Sequence of protein 2:
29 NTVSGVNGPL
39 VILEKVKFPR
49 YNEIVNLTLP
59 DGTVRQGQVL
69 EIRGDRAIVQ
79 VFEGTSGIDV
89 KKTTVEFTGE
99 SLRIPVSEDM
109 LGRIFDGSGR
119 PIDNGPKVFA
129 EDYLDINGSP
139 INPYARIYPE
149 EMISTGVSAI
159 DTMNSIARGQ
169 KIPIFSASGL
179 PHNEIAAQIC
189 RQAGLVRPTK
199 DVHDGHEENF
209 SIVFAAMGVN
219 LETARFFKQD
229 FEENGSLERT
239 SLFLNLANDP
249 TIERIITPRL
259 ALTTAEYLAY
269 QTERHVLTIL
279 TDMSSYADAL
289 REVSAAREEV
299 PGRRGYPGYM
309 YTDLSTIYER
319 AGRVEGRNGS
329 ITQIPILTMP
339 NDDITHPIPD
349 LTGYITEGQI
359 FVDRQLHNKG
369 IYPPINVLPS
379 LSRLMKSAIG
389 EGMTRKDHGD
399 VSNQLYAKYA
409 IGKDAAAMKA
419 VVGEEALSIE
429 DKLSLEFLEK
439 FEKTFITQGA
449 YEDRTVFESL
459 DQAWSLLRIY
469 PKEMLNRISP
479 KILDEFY

Sequence of protein 1:
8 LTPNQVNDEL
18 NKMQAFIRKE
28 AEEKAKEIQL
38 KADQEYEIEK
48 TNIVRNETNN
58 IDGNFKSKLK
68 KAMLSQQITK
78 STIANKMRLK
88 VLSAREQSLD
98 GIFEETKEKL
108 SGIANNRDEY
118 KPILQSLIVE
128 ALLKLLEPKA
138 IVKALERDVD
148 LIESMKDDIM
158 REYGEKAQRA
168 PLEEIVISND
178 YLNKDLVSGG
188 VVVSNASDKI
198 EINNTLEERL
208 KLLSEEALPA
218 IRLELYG

This data describes a binding interaction between two proteins.

Contacts between the two chains:
Residue E236 in protein 2 interacts with residue A81 in protein 1 (closest heavy-atom distance 3.3 Å).
Residue N29 in protein 2 is in contact with residue K196 in protein 1 (closest heavy-atom distance 2.9 Å).
Residue D107 in protein 2 contacts residue L89 in protein 1 (closest heavy-atom distance 3.5 Å).
Residue K125 in protein 2 contacts residue L215 in protein 1 (closest heavy-atom distance 4.0 Å).
Residue E98 in protein 2 is in contact with residue E212 in protein 1 (closest heavy-atom distance 3.8 Å).
Residue P124 in protein 2 contacts residue L89 in protein 1 (closest heavy-atom distance 3.9 Å).
Residue N29 in protein 2 contacts residue D195 in protein 1 (closest heavy-atom distance 3.5 Å).
Residue D121 in protein 2 is in contact with residue L86 in protein 1 (closest heavy-atom distance 3.9 Å).
Residue A128 in protein 2 is in contact with residue P216 in protein 1 (closest heavy-atom distance 4.0 Å).
Residue F95 in protein 2 is in contact with residue E198 in protein 1 (closest heavy-atom distance 3.8 Å).
Residue Y449 in protein 2 is in contact with residue L71 in protein 1 (closest heavy-atom distance 3.9 Å).
Residue F46 in protein 2 is in contact with residue K131 in protein 1 (closest heavy-atom distance 4.0 Å).
Residue E236 in protein 2 is in contact with residue S78 in protein 1 (closest heavy-atom distance 3.2 Å).
Residue E129 in protein 2 interacts with residue P216 in protein 1 (closest heavy-atom distance 3.3 Å).
Residue T96 in protein 2 is in contact with residue L209 in protein 1 (closest heavy-atom distance 3.6 Å).
Residue Y131 in protein 2 interacts with residue E212 in protein 1 (closest heavy-atom distance 2.9 Å).
Residue P124 in protein 2 interacts with residue S90 in protein 1 (closest heavy-atom distance 3.7 Å).
Residue G110 in protein 2 is in contact with residue R85 in protein 1 (closest heavy-atom distance 3.3 Å).
Residue E231 in protein 2 contacts residue I75 in protein 1 (closest heavy-atom distance 3.9 Å).
Residue K125 in protein 2 interacts with residue E93 in protein 1 (closest heavy-atom distance 3.3 Å).
Residue E231 in protein 2 contacts residue L71 in protein 1 (closest heavy-atom distance 3.1 Å).
Residue E231 in protein 2 is in contact with residue Q74 in protein 1 (closest heavy-atom distance 3.0 Å).
Residue A128 in protein 2 is in contact with residue L215 in protein 1 (closest heavy-atom distance 4.0 Å).
Residue F127 in protein 2 interacts with residue R219 in protein 1 (closest heavy-atom distance 3.5 Å).
Residue T92 in protein 2 is in contact with residue E198 in protein 1 (closest heavy-atom distance 3.3 Å).
Residue V44 in protein 2 interacts with residue I197 in protein 1 (closest heavy-atom distance 3.7 Å).
Residue R111 in protein 2 interacts with residue L89 in protein 1 (closest heavy-atom distance 3.6 Å).
Residue E129 in protein 2 is in contact with residue R219 in protein 1 (closest heavy-atom distance 3.6 Å).
Residue D121 in protein 2 interacts with residue R85 in protein 1 (closest heavy-atom distance 4.0 Å).
Residue E230 in protein 2 interacts with residue S78 in protein 1 (closest heavy-atom distance 3.2 Å).
Residue F127 in protein 2 contacts residue L89 in protein 1 (closest heavy-atom distance 3.6 Å).
Residue E129 in protein 2 is in contact with residue Y223 in protein 1 (closest heavy-atom distance 3.7 Å).
Residue D130 in protein 2 contacts residue P216 in protein 1 (closest heavy-atom distance 4.2 Å).
Residue V93 in protein 2 interacts with residue E198 in protein 1 (closest heavy-atom distance 3.6 Å).
Residue G233 in protein 2 interacts with residue S78 in protein 1 (closest heavy-atom distance 3.5 Å).
Residue F46 in protein 2 is in contact with residue L132 in protein 1 (closest heavy-atom distance 3.2 Å).
Residue L109 in protein 2 interacts with residue R85 in protein 1 (closest heavy-atom distance 3.2 Å).
Residue D107 in protein 2 interacts with residue R92 in protein 1 (closest heavy-atom distance 3.0 Å).
Residue R111 in protein 2 interacts with residue R85 in protein 1 (closest heavy-atom distance 3.0 Å).
Residue E129 in protein 2 interacts with residue L220 in protein 1 (closest heavy-atom distance 3.4 Å).
Residue P124 in protein 2 contacts residue L86 in protein 1 (closest heavy-atom distance 3.9 Å).
Residue E230 in protein 2 interacts with residue Q74 in protein 1 (closest heavy-atom distance 3.4 Å).
Residue Y449 in protein 2 contacts residue K67 in protein 1 (closest heavy-atom distance 3.8 Å).
Residue D107 in protein 2 contacts residue R219 in protein 1 (closest heavy-atom distance 3.0 Å).
Residue K43 in protein 2 is in contact with residue K196 in protein 1 (closest heavy-atom distance 4.2 Å).
Residue F127 in protein 2 contacts residue L96 in protein 1 (closest heavy-atom distance 4.1 Å).
Residue N232 in protein 2 contacts residue Q74 in protein 1 (closest heavy-atom distance 3.1 Å).
Residue E236 in protein 2 contacts residue N82 in protein 1 (closest heavy-atom distance 4.1 Å).
Residue G110 in protein 2 is in contact with residue N82 in protein 1 (closest heavy-atom distance 4.0 Å).
Residue A128 in protein 2 interacts with residue R219 in protein 1 (closest heavy-atom distance 3.2 Å).
Residue P124 in protein 2 is in contact with residue E93 in protein 1 (closest heavy-atom distance 3.6 Å).
Residue D73 in protein 2 contacts residue K196 in protein 1 (closest heavy-atom distance 3.1 Å).
Residue D107 in protein 2 contacts residue R85 in protein 1 (closest heavy-atom distance 3.9 Å).
Residue G233 in protein 2 contacts residue Q74 in protein 1 (closest heavy-atom distance 4.1 Å).
Residue E230 in protein 2 is in contact with residue I75 in protein 1 (closest heavy-atom distance 3.4 Å).
Residue Y131 in protein 2 is in contact with residue P216 in protein 1 (closest heavy-atom distance 3.9 Å).
Residue E42 in protein 2 contacts residue K196 in protein 1 (closest heavy-atom distance 3.3 Å).
Residue N29 in protein 2 is in contact with residue E198 in protein 1 (closest heavy-atom distance 3.3 Å).
Residue T30 in protein 2 is in contact with residue K196 in protein 1 (closest heavy-atom distance 3.8 Å).
Residue N29 in protein 2 contacts residue I197 in protein 1 (closest heavy-atom distance 3.4 Å).